This data describes a binding interaction between two proteins.

Sequence of protein 2:
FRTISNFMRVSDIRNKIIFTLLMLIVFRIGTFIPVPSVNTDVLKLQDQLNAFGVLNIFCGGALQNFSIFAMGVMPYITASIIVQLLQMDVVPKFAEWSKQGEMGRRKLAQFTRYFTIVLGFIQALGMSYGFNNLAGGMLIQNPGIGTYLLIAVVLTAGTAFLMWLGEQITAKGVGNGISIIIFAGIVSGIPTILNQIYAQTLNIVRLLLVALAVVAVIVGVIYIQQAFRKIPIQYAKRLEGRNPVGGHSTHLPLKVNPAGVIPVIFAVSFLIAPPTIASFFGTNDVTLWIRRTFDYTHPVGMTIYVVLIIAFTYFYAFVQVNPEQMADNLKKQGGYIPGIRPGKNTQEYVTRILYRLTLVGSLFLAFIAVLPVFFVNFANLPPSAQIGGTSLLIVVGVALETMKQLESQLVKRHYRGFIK

Sequence of protein 1:
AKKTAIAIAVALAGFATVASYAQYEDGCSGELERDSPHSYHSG

Contacts between the two chains:
Residue F274 in protein 2 contacts residue A12 in protein 1 (closest heavy-atom distance 3.5 Å).
Residue C60 in protein 2 contacts residue G28 in protein 1 (closest heavy-atom distance 3.2 Å).
Residue L86 in protein 2 contacts residue L13 in protein 1 (closest heavy-atom distance 3.7 Å).
Residue G131 in protein 2 is in contact with residue Y22 in protein 1 (closest heavy-atom distance 3.5 Å).
Residue T280 in protein 2 interacts with residue V19 in protein 1 (closest heavy-atom distance 3.3 Å).
Residue T280 in protein 2 interacts with residue Y22 in protein 1 (closest heavy-atom distance 3.1 Å).
Residue I398 in protein 2 is in contact with residue E32 in protein 1 (closest heavy-atom distance 3.7 Å).
Residue V402 in protein 2 is in contact with residue E32 in protein 1 (closest heavy-atom distance 3.8 Å).
Residue I183 in protein 2 interacts with residue S30 in protein 1 (closest heavy-atom distance 3.7 Å).
Residue L135 in protein 2 is in contact with residue Y25 in protein 1 (closest heavy-atom distance 3.3 Å).
Residue Y77 in protein 2 contacts residue L33 in protein 1 (closest heavy-atom distance 3.6 Å).
Residue I281 in protein 2 contacts residue V19 in protein 1 (closest heavy-atom distance 3.8 Å).
Residue L87 in protein 2 contacts residue I7 in protein 1 (closest heavy-atom distance 3.6 Å).
Residue I183 in protein 2 is in contact with residue G31 in protein 1 (closest heavy-atom distance 3.3 Å).
Residue M128 in protein 2 contacts residue S21 in protein 1 (closest heavy-atom distance 3.2 Å).
Residue L87 in protein 2 contacts residue A10 in protein 1 (closest heavy-atom distance 3.7 Å).
Residue F59 in protein 2 is in contact with residue D27 in protein 1 (closest heavy-atom distance 3.4 Å).
Residue V55 in protein 2 contacts residue E26 in protein 1 (closest heavy-atom distance 3.6 Å).
Residue F274 in protein 2 interacts with residue L13 in protein 1 (closest heavy-atom distance 3.5 Å).
Residue N134 in protein 2 is in contact with residue Y22 in protein 1 (closest heavy-atom distance 2.6 Å).
Residue T394 in protein 2 interacts with residue C29 in protein 1 (closest heavy-atom distance 3.5 Å).
Residue D90 in protein 2 interacts with residue K3 in protein 1 (closest heavy-atom distance 3.6 Å).
Residue Q324 in protein 2 contacts residue R35 in protein 1 (closest heavy-atom distance 3.5 Å).
Residue F274 in protein 2 is in contact with residue F16 in protein 1 (closest heavy-atom distance 3.4 Å).
Residue Y130 in protein 2 interacts with residue Y22 in protein 1 (closest heavy-atom distance 3.6 Å).
Residue M128 in protein 2 contacts residue Q24 in protein 1 (closest heavy-atom distance 3.4 Å).
Residue I266 in protein 2 contacts residue E32 in protein 1 (closest heavy-atom distance 3.4 Å).
Residue I82 in protein 2 interacts with residue L13 in protein 1 (closest heavy-atom distance 3.7 Å).
Residue F59 in protein 2 is in contact with residue E26 in protein 1 (closest heavy-atom distance 3.2 Å).
Residue C60 in protein 2 contacts residue C29 in protein 1 (closest heavy-atom distance 2.1 Å).
Residue M72 in protein 2 contacts residue Q24 in protein 1 (closest heavy-atom distance 3.3 Å).
Residue I83 in protein 2 is in contact with residue A14 in protein 1 (closest heavy-atom distance 3.7 Å).
Residue G127 in protein 2 is in contact with residue Y22 in protein 1 (closest heavy-atom distance 3.7 Å).
Residue A277 in protein 2 contacts residue V19 in protein 1 (closest heavy-atom distance 3.8 Å).
Residue F319 in protein 2 interacts with residue I9 in protein 1 (closest heavy-atom distance 3.6 Å).
Residue I269 in protein 2 contacts residue C29 in protein 1 (closest heavy-atom distance 3.7 Å).
Residue I187 in protein 2 is in contact with residue S30 in protein 1 (closest heavy-atom distance 3.8 Å).
Residue M75 in protein 2 contacts residue S30 in protein 1 (closest heavy-atom distance 3.6 Å).
Residue F132 in protein 2 contacts residue Y25 in protein 1 (closest heavy-atom distance 3.5 Å).
Residue N57 in protein 2 contacts residue E26 in protein 1 (closest heavy-atom distance 2.8 Å).
Residue Q124 in protein 2 interacts with residue A17 in protein 1 (closest heavy-atom distance 2.7 Å).
Residue M89 in protein 2 contacts residue K3 in protein 1 (closest heavy-atom distance 2.9 Å).
Residue C60 in protein 2 interacts with residue D27 in protein 1 (closest heavy-atom distance 3.3 Å).
Residue Q124 in protein 2 interacts with residue T18 in protein 1 (closest heavy-atom distance 3.7 Å).
Residue G127 in protein 2 is in contact with residue S21 in protein 1 (closest heavy-atom distance 3.6 Å).
Residue Q124 in protein 2 contacts residue S21 in protein 1 (closest heavy-atom distance 2.7 Å).
Residue I58 in protein 2 contacts residue E26 in protein 1 (closest heavy-atom distance 3.4 Å).
Residue A63 in protein 2 is in contact with residue Y25 in protein 1 (closest heavy-atom distance 3.0 Å).
Residue G62 in protein 2 is in contact with residue Y25 in protein 1 (closest heavy-atom distance 3.6 Å).
Residue V265 in protein 2 interacts with residue E32 in protein 1 (closest heavy-atom distance 3.3 Å).
Residue I269 in protein 2 contacts residue G31 in protein 1 (closest heavy-atom distance 3.7 Å).
Residue V272 in protein 2 contacts residue D27 in protein 1 (closest heavy-atom distance 3.3 Å).
Residue V91 in protein 2 interacts with residue I7 in protein 1 (closest heavy-atom distance 3.7 Å).
Residue I78 in protein 2 interacts with residue L33 in protein 1 (closest heavy-atom distance 3.9 Å).
Residue L135 in protein 2 interacts with residue Y22 in protein 1 (closest heavy-atom distance 3.9 Å).
Residue I123 in protein 2 contacts residue T18 in protein 1 (closest heavy-atom distance 3.8 Å).
Residue F284 in protein 2 is in contact with residue Y22 in protein 1 (closest heavy-atom distance 3.5 Å).
Residue I179 in protein 2 contacts residue L33 in protein 1 (closest heavy-atom distance 3.7 Å).
Residue I83 in protein 2 contacts residue L13 in protein 1 (closest heavy-atom distance 3.9 Å).
Residue A63 in protein 2 contacts residue Q24 in protein 1 (closest heavy-atom distance 3.5 Å).